Contacts between the two chains:
Residue S79 in chain A interacts with residue N232 in chain B (closest heavy-atom distance 3.2 Å).
Residue H56 in chain A is in contact with residue N295 in chain B (closest heavy-atom distance 2.7 Å).
Residue S145 in chain A interacts with residue N303 in chain B (closest heavy-atom distance 3.1 Å).
Residue K30 in chain A interacts with residue N231 in chain B (closest heavy-atom distance 3.4 Å).
Residue D33 in chain A interacts with residue T288 in chain B (closest heavy-atom distance 3.2 Å).
Residue A80 in chain A interacts with residue N231 in chain B (closest heavy-atom distance 3.4 Å).
Residue H16 in chain A contacts residue E335 in chain B (closest heavy-atom distance 2.8 Å).
Residue N136 in chain A is in contact with residue N303 in chain B (closest heavy-atom distance 2.8 Å).
Residue W25 in chain A contacts residue G287 in chain B (closest heavy-atom distance 3.3 Å).
Residue L11 in chain A interacts with residue H252 in chain B (closest heavy-atom distance 2.9 Å).
Residue S161 in chain A interacts with residue F308 in chain B (closest heavy-atom distance 3.4 Å).
Residue R21 in chain A is in contact with residue D273 in chain B (closest heavy-atom distance 2.7 Å).
Residue E193 in chain A is in contact with residue R333 in chain B (closest heavy-atom distance 2.9 Å).
Residue G29 in chain A contacts residue F236 in chain B (closest heavy-atom distance 3.4 Å).
Residue V144 in chain A contacts residue Y305 in chain B (closest heavy-atom distance 2.8 Å).
Residue T60 in chain A interacts with residue W298 in chain B (closest heavy-atom distance 2.9 Å).
Residue R21 in chain A interacts with residue G287 in chain B (closest heavy-atom distance 3.3 Å).
Residue N19 in chain A contacts residue R333 in chain B (closest heavy-atom distance 2.9 Å).
Residue N31 in chain A is in contact with residue N226 in chain B (closest heavy-atom distance 3.4 Å).
Residue H56 in chain A interacts with residue R325 in chain B (closest heavy-atom distance 3.4 Å).
Residue K30 in chain A is in contact with residue N232 in chain B (closest heavy-atom distance 3.4 Å).
Residue N31 in chain A is in contact with residue N231 in chain B (closest heavy-atom distance 3.0 Å).
Residue F137 in chain A is in contact with residue Y305 in chain B (closest heavy-atom distance 3.4 Å).
Residue G6 in chain A is in contact with residue D10 in chain B (closest heavy-atom distance 2.7 Å).
Residue R18 in chain A contacts residue E280 in chain B (closest heavy-atom distance 2.9 Å).
Residue K9 in chain A contacts residue D10 in chain B (closest heavy-atom distance 3.3 Å).
Residue T5 in chain A is in contact with residue D10 in chain B (closest heavy-atom distance 3.4 Å).
Residue S79 in chain A contacts residue N231 in chain B (closest heavy-atom distance 2.9 Å).
Residue W58 in chain A is in contact with residue N295 in chain B (closest heavy-atom distance 3.4 Å).
Residue W58 in chain A interacts with residue H296 in chain B (closest heavy-atom distance 3.1 Å).
Residue N31 in chain A interacts with residue H346 in chain B (closest heavy-atom distance 3.4 Å).
Residue N19 in chain A interacts with residue P331 in chain B (closest heavy-atom distance 3.1 Å).
Residue N31 in chain A is in contact with residue E270 in chain B (closest heavy-atom distance 2.9 Å).
Residue N189 in chain A contacts residue T288 in chain B (closest heavy-atom distance 3.4 Å).
Residue A80 in chain A interacts with residue N226 in chain B (closest heavy-atom distance 3.2 Å).
Residue Q27 in chain A contacts residue F236 in chain B (closest heavy-atom distance 3.3 Å).
Residue T12 in chain A is in contact with residue A204 in chain B (closest heavy-atom distance 2.9 Å).
Residue F8 in chain A interacts with residue P165 in chain B (closest heavy-atom distance 3.4 Å).
Residue R28 in chain A is in contact with residue F236 in chain B (closest heavy-atom distance 3.3 Å).
Residue S145 in chain A contacts residue Q301 in chain B (closest heavy-atom distance 2.6 Å).
Residue F8 in chain A interacts with residue Y163 in chain B (closest heavy-atom distance 3.4 Å).
Residue R18 in chain A interacts with residue S284 in chain B (closest heavy-atom distance 2.9 Å).
Residue R21 in chain A is in contact with residue N286 in chain B (closest heavy-atom distance 3.3 Å).
Residue K15 in chain A interacts with residue R333 in chain B (closest heavy-atom distance 3.4 Å).
Residue N136 in chain A interacts with residue Y305 in chain B (closest heavy-atom distance 3.3 Å).
Residue W58 in chain A interacts with residue D292 in chain B (closest heavy-atom distance 3.1 Å).
Residue K13 in chain A interacts with residue H252 in chain B (closest heavy-atom distance 3.4 Å).
Residue R333 in chain A interacts with residue T5 in chain B (closest heavy-atom distance 3.2 Å).
Residue L76 in chain A is in contact with residue P228 in chain B (closest heavy-atom distance 3.4 Å).
Residue W25 in chain A interacts with residue N286 in chain B (closest heavy-atom distance 3.4 Å).
Residue D33 in chain A contacts residue N272 in chain B (closest heavy-atom distance 3.0 Å).
Residue G29 in chain A is in contact with residue N235 in chain B (closest heavy-atom distance 2.9 Å).
Residue A23 in chain A is in contact with residue N286 in chain B (closest heavy-atom distance 3.3 Å).
Residue S138 in chain A interacts with residue P306 in chain B (closest heavy-atom distance 3.2 Å).
Residue S159 in chain A is in contact with residue N295 in chain B (closest heavy-atom distance 2.7 Å).
Residue K147 in chain A contacts residue W298 in chain B (closest heavy-atom distance 2.7 Å).
Residue L11 in chain A contacts residue Y361 in chain B (closest heavy-atom distance 3.3 Å).
Residue R18 in chain A interacts with residue I277 in chain B (closest heavy-atom distance 3.4 Å).
Residue G29 in chain A interacts with residue T234 in chain B (closest heavy-atom distance 3.2 Å).
Residue K30 in chain A interacts with residue H346 in chain B (closest heavy-atom distance 3.2 Å).

Sequence of chain A:
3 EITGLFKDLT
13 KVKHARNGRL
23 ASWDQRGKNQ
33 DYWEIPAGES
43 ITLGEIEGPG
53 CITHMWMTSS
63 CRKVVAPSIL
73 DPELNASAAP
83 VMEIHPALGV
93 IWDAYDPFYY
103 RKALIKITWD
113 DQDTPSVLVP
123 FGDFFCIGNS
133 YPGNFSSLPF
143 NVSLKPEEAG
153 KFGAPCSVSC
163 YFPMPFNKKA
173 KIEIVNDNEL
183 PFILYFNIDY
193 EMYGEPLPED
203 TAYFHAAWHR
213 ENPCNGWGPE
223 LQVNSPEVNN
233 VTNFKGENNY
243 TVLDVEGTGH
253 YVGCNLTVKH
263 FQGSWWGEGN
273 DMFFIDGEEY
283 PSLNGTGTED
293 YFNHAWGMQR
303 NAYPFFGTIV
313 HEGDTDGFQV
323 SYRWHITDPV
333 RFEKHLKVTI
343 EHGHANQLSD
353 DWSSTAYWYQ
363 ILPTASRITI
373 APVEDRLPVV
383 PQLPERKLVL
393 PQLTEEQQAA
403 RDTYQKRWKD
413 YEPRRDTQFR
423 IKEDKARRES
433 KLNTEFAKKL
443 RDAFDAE

The following describes two proteins that form a bound complex.

Sequence of chain B:
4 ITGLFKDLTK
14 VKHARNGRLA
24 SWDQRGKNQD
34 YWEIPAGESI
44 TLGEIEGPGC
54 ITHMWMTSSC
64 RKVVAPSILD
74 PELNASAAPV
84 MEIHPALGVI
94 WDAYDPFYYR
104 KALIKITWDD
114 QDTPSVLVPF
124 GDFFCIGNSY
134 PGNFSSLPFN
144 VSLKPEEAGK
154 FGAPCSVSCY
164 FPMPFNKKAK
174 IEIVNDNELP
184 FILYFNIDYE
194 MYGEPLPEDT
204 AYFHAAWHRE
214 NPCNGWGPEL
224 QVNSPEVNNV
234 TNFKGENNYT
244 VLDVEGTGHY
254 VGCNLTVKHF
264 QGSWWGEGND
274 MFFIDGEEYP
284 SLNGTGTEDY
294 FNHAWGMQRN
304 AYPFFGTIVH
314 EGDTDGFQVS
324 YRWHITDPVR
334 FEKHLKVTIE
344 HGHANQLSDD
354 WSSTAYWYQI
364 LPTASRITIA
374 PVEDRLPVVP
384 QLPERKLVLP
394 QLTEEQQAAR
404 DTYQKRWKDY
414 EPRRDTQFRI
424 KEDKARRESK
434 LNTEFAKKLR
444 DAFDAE